Interface contacts:
Residue H812 in chain B contacts residue G712 in chain A (closest heavy-atom distance 3.1 Å).
Residue A463 in chain B interacts with residue N1091 in chain A (closest heavy-atom distance 2.9 Å).
Residue D319 in chain B interacts with residue L1099 in chain A (closest heavy-atom distance 3.0 Å).
Residue Q491 in chain B interacts with residue E785 in chain A (closest heavy-atom distance 3.1 Å).
Residue R323 in chain B is in contact with residue K1049 in chain A (closest heavy-atom distance 3.2 Å).
Residue L279 in chain B interacts with residue E1157 in chain A (closest heavy-atom distance 2.9 Å).
Residue Q476 in chain B contacts residue H1086 in chain A (closest heavy-atom distance 3.2 Å).
Residue K316 in chain B is in contact with residue S1100 in chain A (closest heavy-atom distance 3.3 Å).
Residue F448 in chain B contacts residue Q784 in chain A (closest heavy-atom distance 3.2 Å).
Residue P11 in chain B interacts with residue R1144 in chain A (closest heavy-atom distance 2.9 Å).
Residue S21 in chain B is in contact with residue T1164 in chain A (closest heavy-atom distance 2.9 Å).
Residue R323 in chain B is in contact with residue K1047 in chain A (closest heavy-atom distance 3.0 Å).
Residue T785 in chain B is in contact with residue G385 in chain A (closest heavy-atom distance 3.0 Å).
Residue L620 in chain B is in contact with residue N777 in chain A (closest heavy-atom distance 3.0 Å).
Residue F448 in chain B is in contact with residue S787 in chain A (closest heavy-atom distance 3.3 Å).
Residue Y84 in chain B interacts with residue M1161 in chain A (closest heavy-atom distance 3.0 Å).
Residue S621 in chain B interacts with residue F1031 in chain A (closest heavy-atom distance 2.9 Å).
Residue Q417 in chain B contacts residue H1086 in chain A (closest heavy-atom distance 2.4 Å).
Residue S277 in chain B interacts with residue E1157 in chain A (closest heavy-atom distance 3.1 Å).
Residue L801 in chain B interacts with residue H709 in chain A (closest heavy-atom distance 3.2 Å).
Residue F448 in chain B interacts with residue E785 in chain A (closest heavy-atom distance 3.1 Å).
Residue R278 in chain B interacts with residue E1157 in chain A (closest heavy-atom distance 3.0 Å).
Residue S17 in chain B is in contact with residue D1168 in chain A (closest heavy-atom distance 3.0 Å).
Residue T14 in chain B interacts with residue K1170 in chain A (closest heavy-atom distance 3.1 Å).
Residue R317 in chain B interacts with residue S1100 in chain A (closest heavy-atom distance 2.9 Å).
Residue H320 in chain B contacts residue R1051 in chain A (closest heavy-atom distance 3.2 Å).
Residue Q348 in chain B is in contact with residue N1052 in chain A (closest heavy-atom distance 3.3 Å).
Residue G13 in chain B is in contact with residue R1144 in chain A (closest heavy-atom distance 3.3 Å).
Residue E503 in chain B contacts residue R1027 in chain A (closest heavy-atom distance 2.7 Å).
Residue F308 in chain B interacts with residue E1157 in chain A (closest heavy-atom distance 3.2 Å).
Residue R840 in chain B is in contact with residue D1081 in chain A (closest heavy-atom distance 2.9 Å).
Residue D329 in chain B contacts residue Y782 in chain A (closest heavy-atom distance 2.7 Å).
Residue G619 in chain B is in contact with residue S1028 in chain A (closest heavy-atom distance 2.4 Å).
Residue S621 in chain B contacts residue V776 in chain A (closest heavy-atom distance 3.0 Å).
Residue G19 in chain B interacts with residue N1166 in chain A (closest heavy-atom distance 2.9 Å).
Residue L624 in chain B interacts with residue W1012 in chain A (closest heavy-atom distance 3.3 Å).
Residue L804 in chain B interacts with residue N708 in chain A (closest heavy-atom distance 2.8 Å).
Residue D319 in chain B contacts residue R1051 in chain A (closest heavy-atom distance 2.6 Å).
Residue D492 in chain B is in contact with residue H949 in chain A (closest heavy-atom distance 2.7 Å).
Residue K316 in chain B interacts with residue F1075 in chain A (closest heavy-atom distance 2.8 Å).
Residue R817 in chain B is in contact with residue F519 in chain A (closest heavy-atom distance 3.2 Å).
Residue F758 in chain B is in contact with residue P509 in chain A (closest heavy-atom distance 3.3 Å).
Residue C506 in chain B interacts with residue R1027 in chain A (closest heavy-atom distance 3.0 Å).
Residue E466 in chain B is in contact with residue N1091 in chain A (closest heavy-atom distance 2.9 Å).
Residue T16 in chain B is in contact with residue D1168 in chain A (closest heavy-atom distance 2.5 Å).
Residue F448 in chain B contacts residue D786 in chain A (closest heavy-atom distance 3.1 Å).
Residue T321 in chain B is in contact with residue R1051 in chain A (closest heavy-atom distance 3.0 Å).
Residue T786 in chain B contacts residue G385 in chain A (closest heavy-atom distance 3.1 Å).
Residue R317 in chain B interacts with residue P1063 in chain A (closest heavy-atom distance 3.3 Å).
Residue S331 in chain B interacts with residue Y782 in chain A (closest heavy-atom distance 3.2 Å).
Residue F821 in chain B interacts with residue G525 in chain A (closest heavy-atom distance 3.0 Å).
Residue F800 in chain B is in contact with residue H709 in chain A (closest heavy-atom distance 3.2 Å).
Residue T495 in chain B is in contact with residue H949 in chain A (closest heavy-atom distance 3.1 Å).
Residue R346 in chain B is in contact with residue N1052 in chain A (closest heavy-atom distance 2.4 Å).
Residue R1064 in chain B is in contact with residue N309 in chain A (closest heavy-atom distance 3.3 Å).
Residue N770 in chain B interacts with residue T672 in chain A (closest heavy-atom distance 2.7 Å).
Residue F821 in chain B contacts residue Y508 in chain A (closest heavy-atom distance 3.3 Å).
Residue Y890 in chain B interacts with residue M1078 in chain A (closest heavy-atom distance 3.3 Å).
Residue Q742 in chain B is in contact with residue Q955 in chain A (closest heavy-atom distance 3.1 Å).
Residue N770 in chain B contacts residue N671 in chain A (closest heavy-atom distance 3.2 Å).

Sequence of chain A:
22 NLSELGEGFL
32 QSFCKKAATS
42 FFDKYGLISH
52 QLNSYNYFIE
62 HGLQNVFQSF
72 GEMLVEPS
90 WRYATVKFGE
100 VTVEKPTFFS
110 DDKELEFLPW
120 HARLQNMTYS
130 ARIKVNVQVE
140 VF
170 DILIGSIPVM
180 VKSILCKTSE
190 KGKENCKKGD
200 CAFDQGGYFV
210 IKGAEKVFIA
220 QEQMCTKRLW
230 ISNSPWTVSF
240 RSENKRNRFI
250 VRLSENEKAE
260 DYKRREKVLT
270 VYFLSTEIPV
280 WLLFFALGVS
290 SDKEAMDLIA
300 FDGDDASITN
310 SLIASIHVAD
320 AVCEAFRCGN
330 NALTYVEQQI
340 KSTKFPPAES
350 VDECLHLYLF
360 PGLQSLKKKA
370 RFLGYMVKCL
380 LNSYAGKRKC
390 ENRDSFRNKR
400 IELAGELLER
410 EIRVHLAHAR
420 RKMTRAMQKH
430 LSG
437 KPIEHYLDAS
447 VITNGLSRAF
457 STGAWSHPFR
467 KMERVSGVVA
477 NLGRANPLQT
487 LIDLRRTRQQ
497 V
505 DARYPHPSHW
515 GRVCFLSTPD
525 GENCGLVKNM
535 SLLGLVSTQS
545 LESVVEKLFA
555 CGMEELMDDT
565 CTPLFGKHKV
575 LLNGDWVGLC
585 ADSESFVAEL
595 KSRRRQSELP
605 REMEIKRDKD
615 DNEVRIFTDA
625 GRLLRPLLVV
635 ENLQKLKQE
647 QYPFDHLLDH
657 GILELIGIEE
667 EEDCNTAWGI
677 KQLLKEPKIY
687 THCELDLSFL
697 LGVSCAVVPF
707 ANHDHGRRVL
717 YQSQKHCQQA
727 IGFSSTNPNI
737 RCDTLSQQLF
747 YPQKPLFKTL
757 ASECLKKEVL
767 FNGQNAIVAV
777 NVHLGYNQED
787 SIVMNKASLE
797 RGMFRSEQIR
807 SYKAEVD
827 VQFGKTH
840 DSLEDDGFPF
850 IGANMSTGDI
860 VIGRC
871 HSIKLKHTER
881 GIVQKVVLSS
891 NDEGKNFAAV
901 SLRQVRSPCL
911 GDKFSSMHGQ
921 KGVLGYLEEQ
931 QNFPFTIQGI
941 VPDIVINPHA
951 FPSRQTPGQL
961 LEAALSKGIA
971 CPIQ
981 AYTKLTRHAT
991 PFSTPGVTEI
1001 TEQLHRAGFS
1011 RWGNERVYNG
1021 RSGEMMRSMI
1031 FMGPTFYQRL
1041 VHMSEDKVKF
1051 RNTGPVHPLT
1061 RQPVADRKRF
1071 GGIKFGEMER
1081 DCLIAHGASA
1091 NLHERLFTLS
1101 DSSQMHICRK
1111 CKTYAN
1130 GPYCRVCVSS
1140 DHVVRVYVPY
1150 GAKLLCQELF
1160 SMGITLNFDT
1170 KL

Sequence of chain B:
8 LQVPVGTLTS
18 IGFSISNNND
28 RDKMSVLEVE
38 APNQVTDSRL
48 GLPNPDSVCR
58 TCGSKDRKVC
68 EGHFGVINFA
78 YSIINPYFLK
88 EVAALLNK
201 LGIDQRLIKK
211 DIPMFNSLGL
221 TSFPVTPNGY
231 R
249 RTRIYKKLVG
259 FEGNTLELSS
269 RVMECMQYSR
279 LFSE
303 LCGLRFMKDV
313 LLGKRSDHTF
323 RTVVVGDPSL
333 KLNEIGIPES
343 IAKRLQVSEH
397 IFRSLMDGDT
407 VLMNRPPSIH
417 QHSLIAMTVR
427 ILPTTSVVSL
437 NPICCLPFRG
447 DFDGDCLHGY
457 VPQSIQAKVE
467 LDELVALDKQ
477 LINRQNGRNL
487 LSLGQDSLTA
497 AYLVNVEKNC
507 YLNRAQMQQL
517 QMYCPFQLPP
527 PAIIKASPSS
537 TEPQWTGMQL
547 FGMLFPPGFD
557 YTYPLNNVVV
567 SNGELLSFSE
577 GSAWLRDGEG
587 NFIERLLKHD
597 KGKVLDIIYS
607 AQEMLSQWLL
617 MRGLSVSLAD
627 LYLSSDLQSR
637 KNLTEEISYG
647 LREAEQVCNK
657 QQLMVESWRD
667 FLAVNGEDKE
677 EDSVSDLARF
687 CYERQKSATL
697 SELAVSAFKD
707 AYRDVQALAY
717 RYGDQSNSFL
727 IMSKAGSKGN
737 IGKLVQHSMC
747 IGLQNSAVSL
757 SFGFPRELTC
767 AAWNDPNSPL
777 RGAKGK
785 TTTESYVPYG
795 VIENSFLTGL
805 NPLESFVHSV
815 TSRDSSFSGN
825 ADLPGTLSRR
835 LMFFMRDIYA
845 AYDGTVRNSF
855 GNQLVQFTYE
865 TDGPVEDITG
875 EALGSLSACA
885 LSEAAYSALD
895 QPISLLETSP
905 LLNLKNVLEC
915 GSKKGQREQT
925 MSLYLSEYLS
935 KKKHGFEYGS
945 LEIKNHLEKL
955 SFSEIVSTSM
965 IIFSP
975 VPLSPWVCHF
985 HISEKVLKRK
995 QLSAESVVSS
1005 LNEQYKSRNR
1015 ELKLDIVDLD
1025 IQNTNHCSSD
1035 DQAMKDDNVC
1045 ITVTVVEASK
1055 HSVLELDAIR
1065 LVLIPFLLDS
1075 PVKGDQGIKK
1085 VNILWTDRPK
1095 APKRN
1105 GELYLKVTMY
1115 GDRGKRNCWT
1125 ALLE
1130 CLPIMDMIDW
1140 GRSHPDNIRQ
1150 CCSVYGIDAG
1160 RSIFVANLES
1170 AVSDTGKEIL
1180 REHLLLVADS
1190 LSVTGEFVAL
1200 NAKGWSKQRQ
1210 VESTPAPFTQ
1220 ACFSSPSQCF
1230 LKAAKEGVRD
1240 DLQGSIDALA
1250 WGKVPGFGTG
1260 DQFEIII

These two protein chains interact to form a complex.